The following describes two proteins that form a bound complex.

Sequence of protein 1:
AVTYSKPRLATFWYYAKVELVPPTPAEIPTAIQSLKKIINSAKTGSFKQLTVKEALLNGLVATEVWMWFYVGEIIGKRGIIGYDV

Sequence of protein 2:
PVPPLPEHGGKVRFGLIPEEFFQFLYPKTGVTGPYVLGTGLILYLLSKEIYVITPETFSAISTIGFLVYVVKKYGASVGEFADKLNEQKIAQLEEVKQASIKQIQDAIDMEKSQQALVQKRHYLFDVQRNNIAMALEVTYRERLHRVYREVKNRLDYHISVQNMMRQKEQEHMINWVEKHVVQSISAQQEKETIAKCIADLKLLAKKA

Residue-level contacts at the interface:
Residue L83 in protein 2 is in contact with residue M85 in protein 1 (closest heavy-atom distance 3.7 Å).
Residue L88 in protein 2 contacts residue I99 in protein 1 (closest heavy-atom distance 3.8 Å).
Residue F66 in protein 2 contacts residue L74 in protein 1 (closest heavy-atom distance 4.0 Å).
Residue T71 in protein 2 is in contact with residue E37 in protein 1 (closest heavy-atom distance 4.4 Å).
Residue G75 in protein 2 interacts with residue E82 in protein 1 (closest heavy-atom distance 4.7 Å).
Residue E91 in protein 2 is in contact with residue I99 in protein 1 (closest heavy-atom distance 3.7 Å).
Residue F66 in protein 2 interacts with residue L75 in protein 1 (closest heavy-atom distance 3.3 Å).
Residue F66 in protein 2 contacts residue K71 in protein 1 (closest heavy-atom distance 3.4 Å).
Residue S89 in protein 2 interacts with residue K95 in protein 1 (closest heavy-atom distance 3.3 Å).
Residue L85 in protein 2 is in contact with residue I92 in protein 1 (closest heavy-atom distance 4.3 Å).
Residue Y86 in protein 2 interacts with residue Y88 in protein 1 (closest heavy-atom distance 3.6 Å).
Residue L79 in protein 2 is in contact with residue T81 in protein 1 (closest heavy-atom distance 4.1 Å).
Residue G72 in protein 2 interacts with residue E37 in protein 1 (closest heavy-atom distance 4.2 Å).
Residue S89 in protein 2 contacts residue I98 in protein 1 (closest heavy-atom distance 3.2 Å).
Residue G82 in protein 2 contacts residue V89 in protein 1 (closest heavy-atom distance 4.7 Å).
Residue T74 in protein 2 interacts with residue L38 in protein 1 (closest heavy-atom distance 4.5 Å).
Residue K90 in protein 2 contacts residue E91 in protein 1 (closest heavy-atom distance 3.2 Å).
Residue V78 in protein 2 is in contact with residue E82 in protein 1 (closest heavy-atom distance 3.8 Å).
Residue L79 in protein 2 is in contact with residue L78 in protein 1 (closest heavy-atom distance 4.1 Å).
Residue L67 in protein 2 contacts residue L75 in protein 1 (closest heavy-atom distance 3.7 Å).
Residue F63 in protein 2 is in contact with residue L78 in protein 1 (closest heavy-atom distance 3.6 Å).
Residue K90 in protein 2 is in contact with residue Y88 in protein 1 (closest heavy-atom distance 3.6 Å).
Residue T74 in protein 2 contacts residue F30 in protein 1 (closest heavy-atom distance 5.0 Å).
Residue Y86 in protein 2 is in contact with residue M85 in protein 1 (closest heavy-atom distance 3.6 Å).
Residue T74 in protein 2 contacts residue Y33 in protein 1 (closest heavy-atom distance 3.7 Å).
Residue T74 in protein 2 is in contact with residue E37 in protein 1 (closest heavy-atom distance 2.5 Å).
Residue K70 in protein 2 interacts with residue N76 in protein 1 (closest heavy-atom distance 2.8 Å).
Residue L85 in protein 2 interacts with residue V89 in protein 1 (closest heavy-atom distance 4.8 Å).
Residue L88 in protein 2 is in contact with residue I98 in protein 1 (closest heavy-atom distance 3.8 Å).
Residue S89 in protein 2 interacts with residue G100 in protein 1 (closest heavy-atom distance 4.0 Å).
Residue G75 in protein 2 interacts with residue E37 in protein 1 (closest heavy-atom distance 5.0 Å).
Residue V73 in protein 2 is in contact with residue E37 in protein 1 (closest heavy-atom distance 4.2 Å).
Residue L67 in protein 2 is in contact with residue L78 in protein 1 (closest heavy-atom distance 3.9 Å).
Residue V78 in protein 2 is in contact with residue W86 in protein 1 (closest heavy-atom distance 4.1 Å).
Residue G82 in protein 2 contacts residue M85 in protein 1 (closest heavy-atom distance 3.5 Å).
Residue L79 in protein 2 contacts residue E82 in protein 1 (closest heavy-atom distance 3.7 Å).
Residue L79 in protein 2 contacts residue M85 in protein 1 (closest heavy-atom distance 4.7 Å).
Residue F66 in protein 2 contacts residue L78 in protein 1 (closest heavy-atom distance 3.8 Å).
Residue K70 in protein 2 is in contact with residue V79 in protein 1 (closest heavy-atom distance 4.0 Å).
Residue K70 in protein 2 interacts with residue L75 in protein 1 (closest heavy-atom distance 3.7 Å).
Residue V73 in protein 2 is in contact with residue Y33 in protein 1 (closest heavy-atom distance 3.7 Å).
Residue I95 in protein 2 is in contact with residue I99 in protein 1 (closest heavy-atom distance 3.7 Å).
Residue L83 in protein 2 is in contact with residue T81 in protein 1 (closest heavy-atom distance 4.3 Å).
Residue S89 in protein 2 is in contact with residue I99 in protein 1 (closest heavy-atom distance 4.3 Å).
Residue E91 in protein 2 is in contact with residue G100 in protein 1 (closest heavy-atom distance 4.9 Å).
Residue K90 in protein 2 is in contact with residue Y101 in protein 1 (closest heavy-atom distance 4.5 Å).
Residue S89 in protein 2 interacts with residue I92 in protein 1 (closest heavy-atom distance 3.7 Å).
Residue L85 in protein 2 interacts with residue I98 in protein 1 (closest heavy-atom distance 4.3 Å).